Sequence of chain B:
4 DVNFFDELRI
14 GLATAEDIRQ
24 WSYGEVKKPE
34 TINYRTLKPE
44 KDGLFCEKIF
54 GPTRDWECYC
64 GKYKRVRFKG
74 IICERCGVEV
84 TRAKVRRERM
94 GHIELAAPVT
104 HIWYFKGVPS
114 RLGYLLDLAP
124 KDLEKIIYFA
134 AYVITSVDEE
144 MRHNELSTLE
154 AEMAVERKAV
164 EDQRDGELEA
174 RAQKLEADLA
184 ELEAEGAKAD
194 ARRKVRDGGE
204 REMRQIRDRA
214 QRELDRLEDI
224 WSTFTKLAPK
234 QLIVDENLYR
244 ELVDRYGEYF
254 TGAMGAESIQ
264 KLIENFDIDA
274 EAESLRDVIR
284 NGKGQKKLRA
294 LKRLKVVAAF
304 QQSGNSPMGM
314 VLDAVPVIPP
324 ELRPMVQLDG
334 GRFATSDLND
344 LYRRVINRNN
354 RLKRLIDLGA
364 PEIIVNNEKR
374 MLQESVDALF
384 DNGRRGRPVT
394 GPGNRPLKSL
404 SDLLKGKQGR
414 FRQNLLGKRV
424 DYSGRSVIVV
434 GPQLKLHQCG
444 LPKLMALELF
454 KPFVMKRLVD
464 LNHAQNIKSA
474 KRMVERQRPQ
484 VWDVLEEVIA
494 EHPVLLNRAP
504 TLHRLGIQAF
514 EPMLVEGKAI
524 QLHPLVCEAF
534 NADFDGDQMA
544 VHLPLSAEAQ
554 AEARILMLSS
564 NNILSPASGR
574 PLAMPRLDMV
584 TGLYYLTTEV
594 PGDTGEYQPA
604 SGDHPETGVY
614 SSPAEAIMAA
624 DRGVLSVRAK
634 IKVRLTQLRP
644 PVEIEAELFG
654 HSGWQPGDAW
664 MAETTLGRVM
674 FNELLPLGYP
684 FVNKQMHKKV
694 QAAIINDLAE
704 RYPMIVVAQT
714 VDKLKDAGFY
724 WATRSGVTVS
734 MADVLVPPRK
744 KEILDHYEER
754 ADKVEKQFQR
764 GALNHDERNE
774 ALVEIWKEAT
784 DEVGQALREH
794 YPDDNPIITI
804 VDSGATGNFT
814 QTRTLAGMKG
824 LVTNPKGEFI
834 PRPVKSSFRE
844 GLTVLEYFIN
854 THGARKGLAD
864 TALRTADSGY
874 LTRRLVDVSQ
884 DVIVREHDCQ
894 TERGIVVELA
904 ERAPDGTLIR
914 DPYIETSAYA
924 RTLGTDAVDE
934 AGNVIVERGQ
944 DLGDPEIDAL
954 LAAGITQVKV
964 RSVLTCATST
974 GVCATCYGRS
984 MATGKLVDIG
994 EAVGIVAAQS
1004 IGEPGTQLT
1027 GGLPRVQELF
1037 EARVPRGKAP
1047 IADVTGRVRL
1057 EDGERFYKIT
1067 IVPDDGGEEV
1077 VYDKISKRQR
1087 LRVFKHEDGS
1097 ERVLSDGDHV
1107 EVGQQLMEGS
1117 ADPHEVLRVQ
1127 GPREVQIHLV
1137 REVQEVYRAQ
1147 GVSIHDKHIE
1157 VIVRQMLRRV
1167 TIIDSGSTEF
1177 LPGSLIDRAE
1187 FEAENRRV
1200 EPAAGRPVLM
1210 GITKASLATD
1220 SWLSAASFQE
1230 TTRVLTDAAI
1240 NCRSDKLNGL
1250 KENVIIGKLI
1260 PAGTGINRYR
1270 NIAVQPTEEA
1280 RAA

Contacts between the two chains:
Residue I367 in chain B contacts residue Q61 in chain A (closest heavy-atom distance 3.7 Å).
Residue P364 in chain B contacts residue Y68 in chain A (closest heavy-atom distance 3.7 Å).
Residue T338 in chain B contacts residue Y106 in chain A (closest heavy-atom distance 2.9 Å).
Residue R70 in chain B interacts with residue E164 in chain A (closest heavy-atom distance 3.4 Å).
Residue T338 in chain B interacts with residue P107 in chain A (closest heavy-atom distance 3.3 Å).
Residue R351 in chain B is in contact with residue E57 in chain A (closest heavy-atom distance 2.9 Å).
Residue R354 in chain B is in contact with residue Q61 in chain A (closest heavy-atom distance 3.5 Å).
Residue G334 in chain B interacts with residue P103 in chain A (closest heavy-atom distance 3.7 Å).
Residue R351 in chain B contacts residue D58 in chain A (closest heavy-atom distance 2.8 Å).
Residue E371 in chain B is in contact with residue Q61 in chain A (closest heavy-atom distance 2.6 Å).
Residue L358 in chain B interacts with residue V65 in chain A (closest heavy-atom distance 3.6 Å).
Residue K454 in chain B interacts with residue E131 in chain A (closest heavy-atom distance 2.7 Å).
Residue Q330 in chain B is in contact with residue N119 in chain A (closest heavy-atom distance 3.2 Å).
Residue R398 in chain B is in contact with residue E109 in chain A (closest heavy-atom distance 3.4 Å).
Residue R335 in chain B is in contact with residue Y106 in chain A (closest heavy-atom distance 3.4 Å).
Residue R354 in chain B contacts residue E62 in chain A (closest heavy-atom distance 3.0 Å).
Residue G362 in chain B is in contact with residue Y68 in chain A (closest heavy-atom distance 3.0 Å).
Residue L361 in chain B contacts residue Y68 in chain A (closest heavy-atom distance 3.2 Å).
Residue R70 in chain B contacts residue G165 in chain A (closest heavy-atom distance 2.5 Å).
Residue T34 in chain B contacts residue E105 in chain A (closest heavy-atom distance 3.1 Å).
Residue L331 in chain B interacts with residue Q115 in chain A (closest heavy-atom distance 3.8 Å).
Residue F336 in chain B interacts with residue E105 in chain A (closest heavy-atom distance 3.7 Å).
Residue R351 in chain B interacts with residue A54 in chain A (closest heavy-atom distance 3.4 Å).
Residue M374 in chain B contacts residue E57 in chain A (closest heavy-atom distance 3.8 Å).
Residue R398 in chain B contacts residue P107 in chain A (closest heavy-atom distance 3.1 Å).
Residue T338 in chain B is in contact with residue T108 in chain A (closest heavy-atom distance 2.7 Å).
Residue N370 in chain B contacts residue Q61 in chain A (closest heavy-atom distance 3.4 Å).
Residue R357 in chain B contacts residue E62 in chain A (closest heavy-atom distance 2.6 Å).
Residue A337 in chain B is in contact with residue Y106 in chain A (closest heavy-atom distance 3.2 Å).
Residue P395 in chain B contacts residue P107 in chain A (closest heavy-atom distance 3.6 Å).
Residue M374 in chain B is in contact with residue D58 in chain A (closest heavy-atom distance 3.4 Å).
Residue K401 in chain B is in contact with residue E109 in chain A (closest heavy-atom distance 3.3 Å).
Residue S339 in chain B contacts residue T108 in chain A (closest heavy-atom distance 3.6 Å).
Residue P364 in chain B is in contact with residue E32 in chain A (closest heavy-atom distance 3.7 Å).
Residue P327 in chain B contacts residue I111 in chain A (closest heavy-atom distance 3.6 Å).
Residue F336 in chain B interacts with residue Y106 in chain A (closest heavy-atom distance 2.7 Å).
Residue F336 in chain B contacts residue A104 in chain A (closest heavy-atom distance 2.8 Å).
Residue R347 in chain B is in contact with residue N52 in chain A (closest heavy-atom distance 3.5 Å).
Residue R68 in chain B interacts with residue V163 in chain A (closest heavy-atom distance 3.3 Å).
Residue R57 in chain B is in contact with residue S124 in chain A (closest heavy-atom distance 3.0 Å).
Residue D340 in chain B interacts with residue E109 in chain A (closest heavy-atom distance 3.5 Å).
Residue K474 in chain B is in contact with residue E131 in chain A (closest heavy-atom distance 3.4 Å).
Residue Y37 in chain B is in contact with residue P103 in chain A (closest heavy-atom distance 3.5 Å).
Residue M458 in chain B contacts residue E131 in chain A (closest heavy-atom distance 3.6 Å).
Residue L358 in chain B interacts with residue Q61 in chain A (closest heavy-atom distance 3.6 Å).
Residue T338 in chain B interacts with residue E105 in chain A (closest heavy-atom distance 3.3 Å).
Residue D332 in chain B contacts residue S118 in chain A (closest heavy-atom distance 3.2 Å).
Residue D340 in chain B interacts with residue P107 in chain A (closest heavy-atom distance 3.5 Å).
Residue I367 in chain B is in contact with residue L39 in chain A (closest heavy-atom distance 3.8 Å).
Residue D340 in chain B contacts residue T108 in chain A (closest heavy-atom distance 3.1 Å).
Residue M374 in chain B contacts residue Q61 in chain A (closest heavy-atom distance 3.6 Å).
Residue M328 in chain B interacts with residue E105 in chain A (closest heavy-atom distance 3.4 Å).
Residue R354 in chain B is in contact with residue D58 in chain A (closest heavy-atom distance 3.2 Å).
Residue R347 in chain B interacts with residue A54 in chain A (closest heavy-atom distance 3.5 Å).
Residue R68 in chain B contacts residue E164 in chain A (closest heavy-atom distance 3.3 Å).
Residue R347 in chain B is in contact with residue D55 in chain A (closest heavy-atom distance 2.7 Å).
Residue R70 in chain B is in contact with residue F166 in chain A (closest heavy-atom distance 3.4 Å).
Residue I366 in chain B is in contact with residue I36 in chain A (closest heavy-atom distance 3.7 Å).
Residue K474 in chain B is in contact with residue L135 in chain A (closest heavy-atom distance 3.6 Å).
Residue R335 in chain B interacts with residue A104 in chain A (closest heavy-atom distance 3.7 Å).

Sequence of chain A:
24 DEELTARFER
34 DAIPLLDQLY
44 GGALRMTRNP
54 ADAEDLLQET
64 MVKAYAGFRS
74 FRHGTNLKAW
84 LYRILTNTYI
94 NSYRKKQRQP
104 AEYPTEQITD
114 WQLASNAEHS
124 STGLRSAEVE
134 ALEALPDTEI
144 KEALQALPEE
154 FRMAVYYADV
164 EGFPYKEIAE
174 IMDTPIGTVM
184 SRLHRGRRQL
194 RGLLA

The following describes two proteins that form a bound complex.